The following describes two proteins that form a bound complex.

Interface contacts:
Residue F51 in protein 2 is in contact with residue Q92 in protein 1 (closest heavy-atom distance 3.4 Å).
Residue H56 in protein 2 contacts residue D52 in protein 1 (closest heavy-atom distance 4.0 Å).
Residue S71 in protein 2 interacts with residue R103 in protein 1 (closest heavy-atom distance 3.1 Å).
Residue N70 in protein 2 interacts with residue H100 in protein 1 (closest heavy-atom distance 3.2 Å).
Residue I64 in protein 2 contacts residue F91 in protein 1 (closest heavy-atom distance 4.0 Å).
Residue A54 in protein 2 interacts with residue L84 in protein 1 (closest heavy-atom distance 4.7 Å).
Residue D55 in protein 2 interacts with residue N62 in protein 1 (closest heavy-atom distance 4.1 Å).
Residue F51 in protein 2 contacts residue E70 in protein 1 (closest heavy-atom distance 4.6 Å).
Residue H56 in protein 2 is in contact with residue C50 in protein 1 (closest heavy-atom distance 3.7 Å).
Residue F51 in protein 2 contacts residue I68 in protein 1 (closest heavy-atom distance 4.0 Å).
Residue N61 in protein 2 contacts residue F91 in protein 1 (closest heavy-atom distance 4.8 Å).
Residue L68 in protein 2 contacts residue T96 in protein 1 (closest heavy-atom distance 4.0 Å).
Residue L68 in protein 2 interacts with residue Q92 in protein 1 (closest heavy-atom distance 4.3 Å).
Residue S71 in protein 2 is in contact with residue I98 in protein 1 (closest heavy-atom distance 4.9 Å).
Residue P52 in protein 2 interacts with residue I68 in protein 1 (closest heavy-atom distance 4.0 Å).
Residue P52 in protein 2 interacts with residue I105 in protein 1 (closest heavy-atom distance 3.8 Å).
Residue D55 in protein 2 contacts residue C83 in protein 1 (closest heavy-atom distance 2.9 Å).
Residue S71 in protein 2 interacts with residue T96 in protein 1 (closest heavy-atom distance 3.7 Å).
Residue F51 in protein 2 is in contact with residue R103 in protein 1 (closest heavy-atom distance 3.4 Å).
Residue I64 in protein 2 contacts residue G88 in protein 1 (closest heavy-atom distance 3.6 Å).
Residue L53 in protein 2 is in contact with residue Q92 in protein 1 (closest heavy-atom distance 3.0 Å).
Residue V72 in protein 2 is in contact with residue T96 in protein 1 (closest heavy-atom distance 3.5 Å).
Residue P52 in protein 2 interacts with residue F66 in protein 1 (closest heavy-atom distance 3.6 Å).
Residue A54 in protein 2 interacts with residue C83 in protein 1 (closest heavy-atom distance 3.4 Å).
Residue F51 in protein 2 interacts with residue D95 in protein 1 (closest heavy-atom distance 3.9 Å).
Residue D55 in protein 2 contacts residue I60 in protein 1 (closest heavy-atom distance 4.3 Å).
Residue T60 in protein 2 interacts with residue E87 in protein 1 (closest heavy-atom distance 3.9 Å).
Residue C16 in protein 2 is in contact with residue D52 in protein 1 (closest heavy-atom distance 4.3 Å).
Residue A54 in protein 2 is in contact with residue F66 in protein 1 (closest heavy-atom distance 4.8 Å).
Residue V72 in protein 2 contacts residue I98 in protein 1 (closest heavy-atom distance 3.4 Å).
Residue S59 in protein 2 interacts with residue E87 in protein 1 (closest heavy-atom distance 4.4 Å).
Residue D55 in protein 2 is in contact with residue T61 in protein 1 (closest heavy-atom distance 2.8 Å).
Residue P52 in protein 2 is in contact with residue H49 in protein 1 (closest heavy-atom distance 4.4 Å).
Residue P50 in protein 2 is in contact with residue H49 in protein 1 (closest heavy-atom distance 4.3 Å).
Residue P52 in protein 2 is in contact with residue L84 in protein 1 (closest heavy-atom distance 3.8 Å).
Residue A54 in protein 2 contacts residue H49 in protein 1 (closest heavy-atom distance 4.2 Å).
Residue N73 in protein 2 is in contact with residue H100 in protein 1 (closest heavy-atom distance 3.8 Å).
Residue L68 in protein 2 is in contact with residue F91 in protein 1 (closest heavy-atom distance 3.6 Å).
Residue N61 in protein 2 is in contact with residue E87 in protein 1 (closest heavy-atom distance 2.8 Å).
Residue H56 in protein 2 is in contact with residue H49 in protein 1 (closest heavy-atom distance 3.2 Å).
Residue I64 in protein 2 is in contact with residue E87 in protein 1 (closest heavy-atom distance 3.5 Å).
Residue V65 in protein 2 interacts with residue F91 in protein 1 (closest heavy-atom distance 4.1 Å).
Residue S71 in protein 2 contacts residue P99 in protein 1 (closest heavy-atom distance 3.3 Å).
Residue L53 in protein 2 contacts residue L84 in protein 1 (closest heavy-atom distance 4.0 Å).
Residue F51 in protein 2 interacts with residue H49 in protein 1 (closest heavy-atom distance 4.8 Å).
Residue A54 in protein 2 is in contact with residue G85 in protein 1 (closest heavy-atom distance 4.7 Å).
Residue H56 in protein 2 interacts with residue P51 in protein 1 (closest heavy-atom distance 3.3 Å).
Residue S74 in protein 2 is in contact with residue H100 in protein 1 (closest heavy-atom distance 3.6 Å).
Residue I64 in protein 2 is in contact with residue Q92 in protein 1 (closest heavy-atom distance 3.6 Å).
Residue D55 in protein 2 is in contact with residue L84 in protein 1 (closest heavy-atom distance 4.1 Å).
Residue S71 in protein 2 contacts residue H100 in protein 1 (closest heavy-atom distance 2.8 Å).
Residue V72 in protein 2 interacts with residue P99 in protein 1 (closest heavy-atom distance 4.2 Å).
Residue V72 in protein 2 is in contact with residue H100 in protein 1 (closest heavy-atom distance 4.0 Å).
Residue K17 in protein 2 interacts with residue D52 in protein 1 (closest heavy-atom distance 3.4 Å).
Residue P52 in protein 2 is in contact with residue Q92 in protein 1 (closest heavy-atom distance 3.3 Å).
Residue L68 in protein 2 contacts residue D95 in protein 1 (closest heavy-atom distance 3.6 Å).
Residue D55 in protein 2 interacts with residue G85 in protein 1 (closest heavy-atom distance 3.4 Å).
Residue L68 in protein 2 interacts with residue R103 in protein 1 (closest heavy-atom distance 3.7 Å).
Residue N61 in protein 2 contacts residue G88 in protein 1 (closest heavy-atom distance 3.3 Å).
Residue F51 in protein 2 contacts residue I105 in protein 1 (closest heavy-atom distance 4.0 Å).

Sequence of protein 2:
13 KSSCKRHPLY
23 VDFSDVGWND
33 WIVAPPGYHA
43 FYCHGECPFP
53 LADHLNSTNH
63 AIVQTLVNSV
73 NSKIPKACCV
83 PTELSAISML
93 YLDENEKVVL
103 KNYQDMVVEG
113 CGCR

Sequence of protein 1:
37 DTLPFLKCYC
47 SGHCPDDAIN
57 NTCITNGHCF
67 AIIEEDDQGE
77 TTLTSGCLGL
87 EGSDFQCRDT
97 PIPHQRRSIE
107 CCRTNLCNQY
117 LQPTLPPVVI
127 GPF